Sequence of the first protein:
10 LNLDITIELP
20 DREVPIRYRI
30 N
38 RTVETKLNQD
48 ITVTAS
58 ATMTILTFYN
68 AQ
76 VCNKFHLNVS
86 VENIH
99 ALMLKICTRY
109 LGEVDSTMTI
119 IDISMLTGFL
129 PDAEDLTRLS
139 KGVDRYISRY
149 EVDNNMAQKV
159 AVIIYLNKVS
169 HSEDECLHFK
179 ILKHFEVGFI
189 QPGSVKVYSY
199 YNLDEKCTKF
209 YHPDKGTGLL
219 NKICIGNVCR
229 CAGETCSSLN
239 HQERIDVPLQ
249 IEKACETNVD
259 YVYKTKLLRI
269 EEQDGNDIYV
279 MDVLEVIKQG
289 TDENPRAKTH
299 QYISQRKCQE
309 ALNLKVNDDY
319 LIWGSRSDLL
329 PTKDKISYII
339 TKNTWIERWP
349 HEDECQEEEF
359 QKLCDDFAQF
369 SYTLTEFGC

This data describes a binding interaction between two proteins.

Sequence of the second protein:
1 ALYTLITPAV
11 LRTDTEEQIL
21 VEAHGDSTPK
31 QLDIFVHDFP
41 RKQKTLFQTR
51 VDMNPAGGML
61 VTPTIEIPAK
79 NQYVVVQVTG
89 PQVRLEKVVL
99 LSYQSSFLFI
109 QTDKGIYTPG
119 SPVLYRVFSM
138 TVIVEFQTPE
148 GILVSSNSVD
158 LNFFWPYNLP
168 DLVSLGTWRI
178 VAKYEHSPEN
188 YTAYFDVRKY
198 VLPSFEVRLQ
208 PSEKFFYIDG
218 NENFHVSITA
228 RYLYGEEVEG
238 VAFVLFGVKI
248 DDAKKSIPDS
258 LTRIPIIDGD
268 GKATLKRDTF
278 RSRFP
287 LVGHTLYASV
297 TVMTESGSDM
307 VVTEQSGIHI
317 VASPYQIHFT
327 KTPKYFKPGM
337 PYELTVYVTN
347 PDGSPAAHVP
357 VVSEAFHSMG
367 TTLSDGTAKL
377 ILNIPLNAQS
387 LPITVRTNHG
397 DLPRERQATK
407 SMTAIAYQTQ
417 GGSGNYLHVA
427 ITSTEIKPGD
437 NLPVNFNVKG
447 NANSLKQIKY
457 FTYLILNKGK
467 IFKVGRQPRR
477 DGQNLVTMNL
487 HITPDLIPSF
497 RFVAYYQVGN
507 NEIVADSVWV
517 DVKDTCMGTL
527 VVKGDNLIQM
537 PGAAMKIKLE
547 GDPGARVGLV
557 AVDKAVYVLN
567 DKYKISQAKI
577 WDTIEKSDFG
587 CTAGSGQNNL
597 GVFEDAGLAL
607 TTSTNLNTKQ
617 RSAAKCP

Interface contacts:
Residue M299 in the second protein contacts residue I118 in the first protein (closest heavy-atom distance 4.5 Å).
Residue T300 in the second protein contacts residue Y163 in the first protein (closest heavy-atom distance 4.7 Å).
Residue M299 in the second protein interacts with residue I161 in the first protein (closest heavy-atom distance 4.3 Å).
Residue F240 in the second protein contacts residue M116 in the first protein (closest heavy-atom distance 3.3 Å).
Residue R260 in the second protein contacts residue R143 in the first protein (closest heavy-atom distance 4.3 Å).
Residue G303 in the second protein contacts residue I161 in the first protein (closest heavy-atom distance 3.5 Å).
Residue L169 in the second protein contacts residue F65 in the first protein (closest heavy-atom distance 4.4 Å).
Residue G237 in the second protein contacts residue S146 in the first protein (closest heavy-atom distance 4.8 Å).
Residue T297 in the second protein interacts with residue L201 in the first protein (closest heavy-atom distance 4.3 Å).
Residue R260 in the second protein interacts with residue Y144 in the first protein (closest heavy-atom distance 4.0 Å).
Residue E301 in the second protein contacts residue A159 in the first protein (closest heavy-atom distance 4.6 Å).
Residue M299 in the second protein contacts residue D120 in the first protein (closest heavy-atom distance 4.2 Å).
Residue L150 in the second protein interacts with residue R38 in the first protein (closest heavy-atom distance 4.8 Å).
Residue S302 in the second protein contacts residue D120 in the first protein (closest heavy-atom distance 4.6 Å).
Residue R260 in the second protein is in contact with residue L164 in the first protein (closest heavy-atom distance 3.6 Å).
Residue L258 in the second protein interacts with residue T115 in the first protein (closest heavy-atom distance 4.2 Å).
Residue E301 in the second protein is in contact with residue I161 in the first protein (closest heavy-atom distance 3.3 Å).
Residue T300 in the second protein is in contact with residue I161 in the first protein (closest heavy-atom distance 4.8 Å).
Residue S302 in the second protein contacts residue A159 in the first protein (closest heavy-atom distance 3.9 Å).
Residue G303 in the second protein interacts with residue D120 in the first protein (closest heavy-atom distance 4.2 Å).
Residue L258 in the second protein contacts residue M116 in the first protein (closest heavy-atom distance 3.4 Å).
Residue E301 in the second protein contacts residue K157 in the first protein (closest heavy-atom distance 2.9 Å).
Residue V238 in the second protein is in contact with residue S146 in the first protein (closest heavy-atom distance 4.8 Å).
Residue T297 in the second protein contacts residue Y198 in the first protein (closest heavy-atom distance 4.2 Å).
Residue I264 in the second protein interacts with residue R147 in the first protein (closest heavy-atom distance 4.5 Å).
Residue R260 in the second protein contacts residue M116 in the first protein (closest heavy-atom distance 3.7 Å).
Residue M299 in the second protein is in contact with residue Y196 in the first protein (closest heavy-atom distance 3.0 Å).
Residue S295 in the second protein is in contact with residue Y198 in the first protein (closest heavy-atom distance 4.6 Å).
Residue P255 in the second protein interacts with residue Y199 in the first protein (closest heavy-atom distance 4.2 Å).
Residue F240 in the second protein is in contact with residue Y163 in the first protein (closest heavy-atom distance 4.0 Å).
Residue V238 in the second protein interacts with residue Y144 in the first protein (closest heavy-atom distance 3.5 Å).
Residue L242 in the second protein contacts residue Y199 in the first protein (closest heavy-atom distance 3.8 Å).
Residue I264 in the second protein is in contact with residue Y144 in the first protein (closest heavy-atom distance 4.8 Å).
Residue L242 in the second protein is in contact with residue Y198 in the first protein (closest heavy-atom distance 4.0 Å).
Residue T259 in the second protein contacts residue M116 in the first protein (closest heavy-atom distance 4.2 Å).
Residue F240 in the second protein is in contact with residue I118 in the first protein (closest heavy-atom distance 3.7 Å).
Residue R260 in the second protein is in contact with residue N165 in the first protein (closest heavy-atom distance 3.1 Å).
Residue L258 in the second protein is in contact with residue Y198 in the first protein (closest heavy-atom distance 3.5 Å).
Residue L258 in the second protein contacts residue Y199 in the first protein (closest heavy-atom distance 4.1 Å).
Residue S302 in the second protein is in contact with residue I161 in the first protein (closest heavy-atom distance 3.5 Å).
Residue F240 in the second protein is in contact with residue Y198 in the first protein (closest heavy-atom distance 3.5 Å).
Residue M306 in the second protein is in contact with residue L201 in the first protein (closest heavy-atom distance 3.9 Å).
Residue M299 in the second protein interacts with residue Y163 in the first protein (closest heavy-atom distance 4.2 Å).
Residue E301 in the second protein interacts with residue S146 in the first protein (closest heavy-atom distance 4.0 Å).
Residue R260 in the second protein interacts with residue Y163 in the first protein (closest heavy-atom distance 3.4 Å).
Residue P262 in the second protein is in contact with residue Y144 in the first protein (closest heavy-atom distance 3.1 Å).
Residue V238 in the second protein contacts residue Y163 in the first protein (closest heavy-atom distance 3.3 Å).
Residue E301 in the second protein is in contact with residue R147 in the first protein (closest heavy-atom distance 4.6 Å).